Sequence of the second protein:
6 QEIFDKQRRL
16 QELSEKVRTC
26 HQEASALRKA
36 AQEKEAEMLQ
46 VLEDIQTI

Contacts between the two chains:
Residue I53 in the first protein is in contact with residue R14 in the second protein (closest heavy-atom distance 4.7 Å).
Residue V46 in the first protein interacts with residue K21 in the second protein (closest heavy-atom distance 4.1 Å).
Residue I50 in the first protein interacts with residue L18 in the second protein (closest heavy-atom distance 3.7 Å).
Residue M43 in the first protein is in contact with residue H26 in the second protein (closest heavy-atom distance 4.1 Å).
Residue E28 in the first protein is in contact with residue K39 in the second protein (closest heavy-atom distance 3.2 Å).
Residue C25 in the first protein is in contact with residue V46 in the second protein (closest heavy-atom distance 4.7 Å).
Residue L47 in the first protein contacts residue V22 in the second protein (closest heavy-atom distance 4.3 Å).
Residue L18 in the first protein is in contact with residue D49 in the second protein (closest heavy-atom distance 3.8 Å).
Residue A36 in the first protein contacts residue L32 in the second protein (closest heavy-atom distance 3.9 Å).
Residue V22 in the first protein contacts residue V46 in the second protein (closest heavy-atom distance 3.6 Å).
Residue K39 in the first protein contacts residue E28 in the second protein (closest heavy-atom distance 3.0 Å).
Residue V22 in the first protein interacts with residue L47 in the second protein (closest heavy-atom distance 3.7 Å).
Residue L32 in the first protein interacts with residue A35 in the second protein (closest heavy-atom distance 3.3 Å).
Residue S19 in the first protein interacts with residue I50 in the second protein (closest heavy-atom distance 4.5 Å).
Residue K11 in the first protein contacts residue I53 in the second protein (closest heavy-atom distance 4.4 Å).
Residue I50 in the first protein contacts residue S19 in the second protein (closest heavy-atom distance 4.2 Å).
Residue K21 in the first protein is in contact with residue V46 in the second protein (closest heavy-atom distance 4.0 Å).
Residue H26 in the first protein contacts residue M43 in the second protein (closest heavy-atom distance 3.6 Å).
Residue V22 in the first protein contacts residue I50 in the second protein (closest heavy-atom distance 4.5 Å).
Residue V46 in the first protein is in contact with residue V22 in the second protein (closest heavy-atom distance 3.6 Å).
Residue R33 in the first protein contacts residue A36 in the second protein (closest heavy-atom distance 4.1 Å).
Residue E40 in the first protein is in contact with residue A29 in the second protein (closest heavy-atom distance 4.3 Å).
Residue C25 in the first protein is in contact with residue M43 in the second protein (closest heavy-atom distance 3.6 Å).
Residue M43 in the first protein contacts residue C25 in the second protein (closest heavy-atom distance 3.7 Å).
Residue L32 in the first protein is in contact with residue L32 in the second protein (closest heavy-atom distance 4.4 Å).
Residue K39 in the first protein contacts residue A29 in the second protein (closest heavy-atom distance 3.6 Å).
Residue L32 in the first protein interacts with residue A36 in the second protein (closest heavy-atom distance 3.7 Å).
Residue A35 in the first protein contacts residue L32 in the second protein (closest heavy-atom distance 3.7 Å).
Residue L15 in the first protein is in contact with residue I53 in the second protein (closest heavy-atom distance 3.4 Å).
Residue M43 in the first protein interacts with residue V22 in the second protein (closest heavy-atom distance 3.9 Å).
Residue E40 in the first protein is in contact with residue R33 in the second protein (closest heavy-atom distance 2.7 Å).
Residue A29 in the first protein interacts with residue K39 in the second protein (closest heavy-atom distance 4.0 Å).
Residue A29 in the first protein is in contact with residue A36 in the second protein (closest heavy-atom distance 4.6 Å).
Residue V46 in the first protein is in contact with residue C25 in the second protein (closest heavy-atom distance 4.7 Å).
Residue D49 in the first protein contacts residue L18 in the second protein (closest heavy-atom distance 4.0 Å).
Residue A29 in the first protein interacts with residue E40 in the second protein (closest heavy-atom distance 4.3 Å).
Residue C25 in the first protein interacts with residue E42 in the second protein (closest heavy-atom distance 4.0 Å).
Residue E42 in the first protein contacts residue C25 in the second protein (closest heavy-atom distance 3.5 Å).
Residue R33 in the first protein interacts with residue E40 in the second protein (closest heavy-atom distance 3.1 Å).
Residue L18 in the first protein is in contact with residue I50 in the second protein (closest heavy-atom distance 3.9 Å).
Residue I53 in the first protein contacts residue K11 in the second protein (closest heavy-atom distance 4.8 Å).
Residue I50 in the first protein contacts residue V22 in the second protein (closest heavy-atom distance 3.7 Å).
Residue L18 in the first protein interacts with residue I53 in the second protein (closest heavy-atom distance 4.8 Å).
Residue V22 in the first protein is in contact with residue M43 in the second protein (closest heavy-atom distance 3.5 Å).
Residue K39 in the first protein interacts with residue C25 in the second protein (closest heavy-atom distance 3.5 Å).
Residue A36 in the first protein contacts residue A29 in the second protein (closest heavy-atom distance 4.6 Å).
Residue L32 in the first protein is in contact with residue K39 in the second protein (closest heavy-atom distance 3.8 Å).
Residue V46 in the first protein is in contact with residue L18 in the second protein (closest heavy-atom distance 3.6 Å).
Residue C25 in the first protein is in contact with residue K39 in the second protein (closest heavy-atom distance 4.2 Å).
Residue R14 in the first protein is in contact with residue I53 in the second protein (closest heavy-atom distance 4.0 Å).
Residue K39 in the first protein interacts with residue L32 in the second protein (closest heavy-atom distance 4.2 Å).
Residue L18 in the first protein interacts with residue V46 in the second protein (closest heavy-atom distance 3.7 Å).
Residue I53 in the first protein interacts with residue L18 in the second protein (closest heavy-atom distance 5.0 Å).
Residue L15 in the first protein interacts with residue I50 in the second protein (closest heavy-atom distance 4.8 Å).
Residue A36 in the first protein interacts with residue R33 in the second protein (closest heavy-atom distance 3.9 Å).
Residue I50 in the first protein contacts residue L15 in the second protein (closest heavy-atom distance 5.0 Å).

The following describes two proteins that form a bound complex.

Sequence of the first protein:
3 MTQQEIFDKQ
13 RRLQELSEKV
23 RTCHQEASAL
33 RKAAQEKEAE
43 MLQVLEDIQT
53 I